The following describes two proteins that form a bound complex.

Contacts between the two chains:
Residue L540 in the second protein contacts residue F264 in the first protein (closest heavy-atom distance 3.5 Å).
Residue M630 in the second protein interacts with residue P261 in the first protein (closest heavy-atom distance 3.7 Å).
Residue I539 in the second protein contacts residue A236 in the first protein (closest heavy-atom distance 3.7 Å).
Residue N903 in the second protein is in contact with residue H29 in the first protein (closest heavy-atom distance 3.3 Å).
Residue N541 in the second protein interacts with residue T269 in the first protein (closest heavy-atom distance 3.4 Å).
Residue K708 in the second protein contacts residue G128 in the first protein (closest heavy-atom distance 3.6 Å).
Residue P703 in the second protein contacts residue S205 in the first protein (closest heavy-atom distance 3.7 Å).
Residue D794 in the second protein contacts residue D55 in the first protein (closest heavy-atom distance 2.9 Å).
Residue A682 in the second protein contacts residue R208 in the first protein (closest heavy-atom distance 3.7 Å).
Residue G785 in the second protein contacts residue P31 in the first protein (closest heavy-atom distance 3.2 Å).
Residue H737 in the second protein interacts with residue R212 in the first protein (closest heavy-atom distance 3.3 Å).
Residue D794 in the second protein contacts residue R52 in the first protein (closest heavy-atom distance 3.5 Å).
Residue K750 in the second protein is in contact with residue E82 in the first protein (closest heavy-atom distance 3.2 Å).
Residue N541 in the second protein is in contact with residue F264 in the first protein (closest heavy-atom distance 3.3 Å).
Residue P706 in the second protein interacts with residue E127 in the first protein (closest heavy-atom distance 3.6 Å).
Residue H544 in the second protein contacts residue L271 in the first protein (closest heavy-atom distance 3.6 Å).
Residue D634 in the second protein is in contact with residue E258 in the first protein (closest heavy-atom distance 3.6 Å).
Residue I840 in the second protein is in contact with residue A279 in the first protein (closest heavy-atom distance 3.8 Å).
Residue H544 in the second protein interacts with residue T269 in the first protein (closest heavy-atom distance 3.8 Å).
Residue M738 in the second protein is in contact with residue R210 in the first protein (closest heavy-atom distance 3.7 Å).
Residue E709 in the second protein contacts residue E127 in the first protein (closest heavy-atom distance 2.9 Å).
Residue K704 in the second protein contacts residue R210 in the first protein (closest heavy-atom distance 3.8 Å).
Residue M630 in the second protein is in contact with residue F264 in the first protein (closest heavy-atom distance 3.5 Å).
Residue P789 in the second protein contacts residue H29 in the first protein (closest heavy-atom distance 3.4 Å).
Residue G739 in the second protein interacts with residue R212 in the first protein (closest heavy-atom distance 3.8 Å).
Residue M630 in the second protein contacts residue S262 in the first protein (closest heavy-atom distance 3.0 Å).
Residue E838 in the second protein interacts with residue G233 in the first protein (closest heavy-atom distance 3.6 Å).
Residue L846 in the second protein interacts with residue S32 in the first protein (closest heavy-atom distance 3.5 Å).
Residue L633 in the second protein contacts residue I259 in the first protein (closest heavy-atom distance 3.5 Å).
Residue P702 in the second protein interacts with residue R210 in the first protein (closest heavy-atom distance 2.9 Å).
Residue L633 in the second protein contacts residue E258 in the first protein (closest heavy-atom distance 3.7 Å).
Residue S795 in the second protein interacts with residue D54 in the first protein (closest heavy-atom distance 2.6 Å).
Residue R705 in the second protein contacts residue R210 in the first protein (closest heavy-atom distance 2.6 Å).
Residue Q680 in the second protein interacts with residue R208 in the first protein (closest heavy-atom distance 3.8 Å).
Residue Q679 in the second protein interacts with residue R208 in the first protein (closest heavy-atom distance 3.3 Å).
Residue P545 in the second protein interacts with residue L271 in the first protein (closest heavy-atom distance 3.8 Å).
Residue I539 in the second protein contacts residue P238 in the first protein (closest heavy-atom distance 3.7 Å).
Residue E593 in the second protein interacts with residue T335 in the first protein (closest heavy-atom distance 3.3 Å).
Residue E838 in the second protein interacts with residue S234 in the first protein (closest heavy-atom distance 3.8 Å).
Residue H786 in the second protein contacts residue P31 in the first protein (closest heavy-atom distance 3.7 Å).
Residue L907 in the second protein interacts with residue H29 in the first protein (closest heavy-atom distance 3.8 Å).
Residue I707 in the second protein is in contact with residue D129 in the first protein (closest heavy-atom distance 3.3 Å).
Residue E635 in the second protein interacts with residue L337 in the first protein (closest heavy-atom distance 3.8 Å).
Residue I840 in the second protein interacts with residue S300 in the first protein (closest heavy-atom distance 3.4 Å).
Residue E841 in the second protein contacts residue Q301 in the first protein (closest heavy-atom distance 3.7 Å).
Residue I840 in the second protein contacts residue Q301 in the first protein (closest heavy-atom distance 3.7 Å).
Residue I840 in the second protein contacts residue S299 in the first protein (closest heavy-atom distance 3.6 Å).
Residue L631 in the second protein is in contact with residue T335 in the first protein (closest heavy-atom distance 3.8 Å).
Residue E838 in the second protein contacts residue D232 in the first protein (closest heavy-atom distance 3.8 Å).
Residue P703 in the second protein contacts residue R210 in the first protein (closest heavy-atom distance 3.6 Å).
Residue W743 in the second protein is in contact with residue G128 in the first protein (closest heavy-atom distance 2.6 Å).
Residue D794 in the second protein contacts residue Q56 in the first protein (closest heavy-atom distance 3.5 Å).
Residue P545 in the second protein contacts residue T269 in the first protein (closest heavy-atom distance 3.8 Å).
Residue K704 in the second protein contacts residue L187 in the first protein (closest heavy-atom distance 3.7 Å).
Residue D676 in the second protein is in contact with residue L209 in the first protein (closest heavy-atom distance 3.3 Å).
Residue I840 in the second protein contacts residue R350 in the first protein (closest heavy-atom distance 3.5 Å).
Residue N746 in the second protein contacts residue E82 in the first protein (closest heavy-atom distance 3.1 Å).
Residue M738 in the second protein interacts with residue R212 in the first protein (closest heavy-atom distance 2.7 Å).
Residue T793 in the second protein contacts residue R52 in the first protein (closest heavy-atom distance 3.4 Å).
Residue M738 in the second protein contacts residue S185 in the first protein (closest heavy-atom distance 3.7 Å).

Sequence of the first protein:
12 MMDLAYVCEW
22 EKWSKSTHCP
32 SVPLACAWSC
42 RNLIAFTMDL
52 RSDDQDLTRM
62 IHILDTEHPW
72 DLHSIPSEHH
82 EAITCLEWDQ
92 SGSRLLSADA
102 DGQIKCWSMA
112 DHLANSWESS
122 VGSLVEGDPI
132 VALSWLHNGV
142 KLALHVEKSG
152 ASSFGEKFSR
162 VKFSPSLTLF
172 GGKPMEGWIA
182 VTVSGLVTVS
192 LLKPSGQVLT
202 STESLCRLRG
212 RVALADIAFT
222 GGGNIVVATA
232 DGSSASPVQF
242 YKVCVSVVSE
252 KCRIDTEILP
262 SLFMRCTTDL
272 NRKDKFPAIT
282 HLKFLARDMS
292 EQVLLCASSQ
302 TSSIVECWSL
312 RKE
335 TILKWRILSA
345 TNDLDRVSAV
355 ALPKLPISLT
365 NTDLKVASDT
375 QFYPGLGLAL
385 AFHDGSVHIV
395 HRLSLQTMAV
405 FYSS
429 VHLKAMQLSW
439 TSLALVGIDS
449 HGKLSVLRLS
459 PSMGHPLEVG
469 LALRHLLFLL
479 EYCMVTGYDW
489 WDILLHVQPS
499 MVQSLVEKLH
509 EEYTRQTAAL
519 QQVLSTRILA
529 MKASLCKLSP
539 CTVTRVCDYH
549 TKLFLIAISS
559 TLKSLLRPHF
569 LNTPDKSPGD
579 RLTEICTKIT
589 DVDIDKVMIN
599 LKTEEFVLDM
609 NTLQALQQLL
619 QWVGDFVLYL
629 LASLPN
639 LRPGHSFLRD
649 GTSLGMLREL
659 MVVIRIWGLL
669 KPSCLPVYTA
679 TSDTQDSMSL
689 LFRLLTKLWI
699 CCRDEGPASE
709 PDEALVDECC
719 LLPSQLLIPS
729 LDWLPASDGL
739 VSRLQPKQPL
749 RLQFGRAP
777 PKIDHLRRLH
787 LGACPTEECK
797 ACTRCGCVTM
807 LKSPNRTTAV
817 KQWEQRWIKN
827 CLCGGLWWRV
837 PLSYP

Sequence of the second protein:
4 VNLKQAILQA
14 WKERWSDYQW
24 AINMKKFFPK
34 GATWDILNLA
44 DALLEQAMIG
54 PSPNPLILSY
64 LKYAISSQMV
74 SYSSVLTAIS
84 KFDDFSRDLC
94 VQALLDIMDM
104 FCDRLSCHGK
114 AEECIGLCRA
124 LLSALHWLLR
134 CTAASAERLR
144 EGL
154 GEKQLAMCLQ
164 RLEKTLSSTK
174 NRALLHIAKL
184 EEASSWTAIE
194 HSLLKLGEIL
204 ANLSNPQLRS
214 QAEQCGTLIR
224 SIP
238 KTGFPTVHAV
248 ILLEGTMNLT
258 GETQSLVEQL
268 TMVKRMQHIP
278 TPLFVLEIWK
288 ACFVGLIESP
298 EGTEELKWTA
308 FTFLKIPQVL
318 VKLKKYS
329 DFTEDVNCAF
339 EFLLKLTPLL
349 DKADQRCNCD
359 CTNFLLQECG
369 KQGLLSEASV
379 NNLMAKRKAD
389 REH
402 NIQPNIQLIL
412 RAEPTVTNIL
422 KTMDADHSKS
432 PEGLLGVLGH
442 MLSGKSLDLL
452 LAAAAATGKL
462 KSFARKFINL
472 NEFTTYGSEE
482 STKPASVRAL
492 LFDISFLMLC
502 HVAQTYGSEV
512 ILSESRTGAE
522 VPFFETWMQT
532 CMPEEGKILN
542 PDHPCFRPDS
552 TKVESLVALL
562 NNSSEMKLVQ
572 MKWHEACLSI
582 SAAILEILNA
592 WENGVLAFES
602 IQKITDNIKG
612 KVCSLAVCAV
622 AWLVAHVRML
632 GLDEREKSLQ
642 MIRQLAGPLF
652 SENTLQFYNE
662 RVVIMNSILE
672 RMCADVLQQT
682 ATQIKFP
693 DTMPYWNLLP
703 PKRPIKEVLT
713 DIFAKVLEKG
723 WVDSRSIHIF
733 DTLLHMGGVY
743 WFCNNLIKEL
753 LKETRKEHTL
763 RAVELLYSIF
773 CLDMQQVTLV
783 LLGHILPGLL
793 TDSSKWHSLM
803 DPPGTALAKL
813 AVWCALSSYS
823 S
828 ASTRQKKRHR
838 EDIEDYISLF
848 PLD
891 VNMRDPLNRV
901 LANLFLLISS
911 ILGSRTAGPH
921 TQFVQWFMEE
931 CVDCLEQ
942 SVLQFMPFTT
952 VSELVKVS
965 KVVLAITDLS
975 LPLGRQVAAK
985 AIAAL